The following describes two proteins that form a bound complex.

Interface contacts:
Residue S247 in the first protein contacts residue S179 in the second protein (closest heavy-atom distance 4.0 Å).
Residue Y242 in the first protein is in contact with residue V178 in the second protein (closest heavy-atom distance 3.8 Å).
Residue T156 in the first protein contacts residue L75 in the second protein (closest heavy-atom distance 3.3 Å).
Residue T274 in the first protein interacts with residue V54 in the second protein (closest heavy-atom distance 2.9 Å).
Residue K157 in the first protein contacts residue R181 in the second protein (closest heavy-atom distance 3.2 Å).
Residue A160 in the first protein is in contact with residue F79 in the second protein (closest heavy-atom distance 3.5 Å).
Residue C275 in the first protein interacts with residue L75 in the second protein (closest heavy-atom distance 4.6 Å).
Residue L227 in the first protein contacts residue R181 in the second protein (closest heavy-atom distance 4.1 Å).
Residue S247 in the first protein is in contact with residue K183 in the second protein (closest heavy-atom distance 3.9 Å).
Residue K157 in the first protein interacts with residue P78 in the second protein (closest heavy-atom distance 3.5 Å).
Residue A160 in the first protein is in contact with residue F80 in the second protein (closest heavy-atom distance 3.7 Å).
Residue C275 in the first protein is in contact with residue N176 in the second protein (closest heavy-atom distance 4.7 Å).
Residue L249 in the first protein contacts residue V178 in the second protein (closest heavy-atom distance 4.0 Å).
Residue R187 in the first protein contacts residue R184 in the second protein (closest heavy-atom distance 3.8 Å).
Residue Y185 in the first protein interacts with residue V188 in the second protein (closest heavy-atom distance 3.7 Å).
Residue L159 in the first protein is in contact with residue P78 in the second protein (closest heavy-atom distance 3.7 Å).
Residue T274 in the first protein contacts residue L53 in the second protein (closest heavy-atom distance 4.5 Å).
Residue T274 in the first protein interacts with residue N176 in the second protein (closest heavy-atom distance 2.8 Å).
Residue S247 in the first protein is in contact with residue V178 in the second protein (closest heavy-atom distance 3.4 Å).
Residue T274 in the first protein is in contact with residue G56 in the second protein (closest heavy-atom distance 4.1 Å).
Residue E222 in the first protein contacts residue R184 in the second protein (closest heavy-atom distance 3.5 Å).
Residue R248 in the first protein contacts residue T182 in the second protein (closest heavy-atom distance 4.3 Å).
Residue T156 in the first protein contacts residue P78 in the second protein (closest heavy-atom distance 4.4 Å).
Residue I184 in the first protein interacts with residue R184 in the second protein (closest heavy-atom distance 4.2 Å).
Residue Y242 in the first protein contacts residue T182 in the second protein (closest heavy-atom distance 4.1 Å).
Residue K157 in the first protein contacts residue Q77 in the second protein (closest heavy-atom distance 4.1 Å).
Residue T226 in the first protein interacts with residue R181 in the second protein (closest heavy-atom distance 4.5 Å).
Residue N158 in the first protein interacts with residue F79 in the second protein (closest heavy-atom distance 4.7 Å).
Residue E128 in the first protein is in contact with residue R181 in the second protein (closest heavy-atom distance 2.5 Å).
Residue C275 in the first protein contacts residue V54 in the second protein (closest heavy-atom distance 3.7 Å).
Residue D243 in the first protein contacts residue T182 in the second protein (closest heavy-atom distance 3.5 Å).
Residue D224 in the first protein interacts with residue R181 in the second protein (closest heavy-atom distance 2.9 Å).
Residue R248 in the first protein contacts residue V178 in the second protein (closest heavy-atom distance 3.8 Å).
Residue Y185 in the first protein interacts with residue E192 in the second protein (closest heavy-atom distance 2.8 Å).
Residue I184 in the first protein interacts with residue V188 in the second protein (closest heavy-atom distance 3.8 Å).
Residue A160 in the first protein contacts residue P78 in the second protein (closest heavy-atom distance 3.4 Å).
Residue R187 in the first protein is in contact with residue R181 in the second protein (closest heavy-atom distance 3.6 Å).
Residue T156 in the first protein interacts with residue Q77 in the second protein (closest heavy-atom distance 2.8 Å).
Residue C275 in the first protein contacts residue V178 in the second protein (closest heavy-atom distance 3.6 Å).
Residue Y242 in the first protein is in contact with residue R181 in the second protein (closest heavy-atom distance 3.2 Å).
Residue Y242 in the first protein is in contact with residue P177 in the second protein (closest heavy-atom distance 4.3 Å).
Residue T274 in the first protein is in contact with residue V178 in the second protein (closest heavy-atom distance 3.8 Å).
Residue T244 in the first protein is in contact with residue T182 in the second protein (closest heavy-atom distance 3.8 Å).
Residue K157 in the first protein contacts residue Y180 in the second protein (closest heavy-atom distance 4.5 Å).
Residue R229 in the first protein contacts residue S74 in the second protein (closest heavy-atom distance 3.3 Å).
Residue K273 in the first protein contacts residue V178 in the second protein (closest heavy-atom distance 4.7 Å).
Residue N158 in the first protein contacts residue H172 in the second protein (closest heavy-atom distance 4.2 Å).
Residue C275 in the first protein is in contact with residue P177 in the second protein (closest heavy-atom distance 3.4 Å).
Residue S247 in the first protein is in contact with residue T182 in the second protein (closest heavy-atom distance 2.6 Å).
Residue K157 in the first protein interacts with residue I76 in the second protein (closest heavy-atom distance 3.7 Å).
Residue N158 in the first protein is in contact with residue Q77 in the second protein (closest heavy-atom distance 3.2 Å).
Residue T156 in the first protein is in contact with residue I76 in the second protein (closest heavy-atom distance 3.3 Å).
Residue D155 in the first protein interacts with residue L75 in the second protein (closest heavy-atom distance 4.2 Å).
Residue T274 in the first protein contacts residue H55 in the second protein (closest heavy-atom distance 3.6 Å).
Residue E161 in the first protein contacts residue F80 in the second protein (closest heavy-atom distance 3.8 Å).
Residue I184 in the first protein contacts residue Y180 in the second protein (closest heavy-atom distance 3.5 Å).
Residue I126 in the first protein contacts residue R181 in the second protein (closest heavy-atom distance 3.2 Å).
Residue N158 in the first protein contacts residue F80 in the second protein (closest heavy-atom distance 4.1 Å).
Residue I126 in the first protein interacts with residue T182 in the second protein (closest heavy-atom distance 4.7 Å).
Residue N158 in the first protein interacts with residue P78 in the second protein (closest heavy-atom distance 3.7 Å).

Sequence of the first protein:
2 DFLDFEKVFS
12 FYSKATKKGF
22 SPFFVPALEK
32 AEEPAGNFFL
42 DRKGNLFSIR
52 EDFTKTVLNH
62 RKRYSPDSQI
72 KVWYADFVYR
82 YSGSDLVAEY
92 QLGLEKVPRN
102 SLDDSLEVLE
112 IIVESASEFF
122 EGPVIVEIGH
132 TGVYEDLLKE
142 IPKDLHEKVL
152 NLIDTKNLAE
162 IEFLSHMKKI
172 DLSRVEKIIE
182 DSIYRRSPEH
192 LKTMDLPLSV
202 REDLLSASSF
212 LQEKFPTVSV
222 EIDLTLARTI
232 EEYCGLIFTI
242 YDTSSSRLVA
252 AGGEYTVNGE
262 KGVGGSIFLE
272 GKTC

Sequence of the second protein:
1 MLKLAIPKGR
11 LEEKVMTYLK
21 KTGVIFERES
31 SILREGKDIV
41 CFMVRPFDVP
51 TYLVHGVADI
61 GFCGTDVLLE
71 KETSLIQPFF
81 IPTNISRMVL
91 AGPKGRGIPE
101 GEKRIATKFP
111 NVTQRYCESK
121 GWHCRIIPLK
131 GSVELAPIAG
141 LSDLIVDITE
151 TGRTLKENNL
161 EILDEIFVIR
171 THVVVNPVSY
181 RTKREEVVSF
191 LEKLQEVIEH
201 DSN